Sequence of the first protein:
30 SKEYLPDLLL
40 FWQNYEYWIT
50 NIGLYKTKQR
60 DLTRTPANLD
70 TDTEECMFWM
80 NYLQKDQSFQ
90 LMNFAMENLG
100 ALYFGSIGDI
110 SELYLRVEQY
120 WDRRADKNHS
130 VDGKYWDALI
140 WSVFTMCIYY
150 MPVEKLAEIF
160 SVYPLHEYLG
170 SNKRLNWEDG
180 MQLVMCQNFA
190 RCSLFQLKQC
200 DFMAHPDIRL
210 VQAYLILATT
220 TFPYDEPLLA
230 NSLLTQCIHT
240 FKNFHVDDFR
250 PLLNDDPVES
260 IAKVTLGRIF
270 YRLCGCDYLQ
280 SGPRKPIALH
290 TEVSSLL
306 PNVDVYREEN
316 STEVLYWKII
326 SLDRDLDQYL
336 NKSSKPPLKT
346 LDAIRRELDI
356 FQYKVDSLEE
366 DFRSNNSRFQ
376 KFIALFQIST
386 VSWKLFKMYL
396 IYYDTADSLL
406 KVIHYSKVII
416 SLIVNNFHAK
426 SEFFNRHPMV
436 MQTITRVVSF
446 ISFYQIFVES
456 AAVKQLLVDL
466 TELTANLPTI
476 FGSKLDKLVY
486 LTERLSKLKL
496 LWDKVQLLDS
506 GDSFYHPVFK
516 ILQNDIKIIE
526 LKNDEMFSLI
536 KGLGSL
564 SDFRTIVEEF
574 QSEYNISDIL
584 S

Residue-level contacts at the interface:
Residue R249 in the first protein contacts residue R436 in the second protein (closest heavy-atom distance 3.4 Å).
Residue L251 in the first protein interacts with residue A429 in the second protein (closest heavy-atom distance 4.2 Å).
Residue Y311 in the first protein interacts with residue R464 in the second protein (closest heavy-atom distance 3.4 Å).
Residue S362 in the first protein is in contact with residue K399 in the second protein (closest heavy-atom distance 3.8 Å).
Residue N315 in the first protein contacts residue S481 in the second protein (closest heavy-atom distance 4.4 Å).
Residue N315 in the first protein is in contact with residue S462 in the second protein (closest heavy-atom distance 4.2 Å).
Residue R312 in the first protein is in contact with residue W432 in the second protein (closest heavy-atom distance 3.3 Å).
Residue K344 in the first protein is in contact with residue D112 in the second protein (closest heavy-atom distance 4.7 Å).
Residue Y358 in the first protein is in contact with residue F400 in the second protein (closest heavy-atom distance 4.3 Å).
Residue Y398 in the first protein contacts residue I15 in the second protein (closest heavy-atom distance 3.6 Å).
Residue V263 in the first protein contacts residue L425 in the second protein (closest heavy-atom distance 4.2 Å).
Residue T400 in the first protein is in contact with residue I15 in the second protein (closest heavy-atom distance 4.1 Å).
Residue L252 in the first protein interacts with residue E380 in the second protein (closest heavy-atom distance 4.2 Å).
Residue K359 in the first protein is in contact with residue F400 in the second protein (closest heavy-atom distance 3.7 Å).
Residue D309 in the first protein interacts with residue N439 in the second protein (closest heavy-atom distance 4.7 Å).
Residue K344 in the first protein contacts residue T114 in the second protein (closest heavy-atom distance 3.7 Å).
Residue S316 in the first protein contacts residue S483 in the second protein (closest heavy-atom distance 4.7 Å).
Residue Y398 in the first protein is in contact with residue L110 in the second protein (closest heavy-atom distance 4.1 Å).
Residue A401 in the first protein contacts residue P14 in the second protein (closest heavy-atom distance 3.7 Å).
Residue T400 in the first protein interacts with residue P14 in the second protein (closest heavy-atom distance 4.5 Å).
Residue L343 in the first protein contacts residue L110 in the second protein (closest heavy-atom distance 3.8 Å).
Residue F356 in the first protein is in contact with residue S462 in the second protein (closest heavy-atom distance 4.0 Å).
Residue R249 in the first protein contacts residue W432 in the second protein (closest heavy-atom distance 3.3 Å).
Residue N315 in the first protein interacts with residue D461 in the second protein (closest heavy-atom distance 2.4 Å).
Residue R350 in the first protein interacts with residue D16 in the second protein (closest heavy-atom distance 4.1 Å).
Residue E314 in the first protein is in contact with residue S481 in the second protein (closest heavy-atom distance 4.2 Å).
Residue L252 in the first protein is in contact with residue A429 in the second protein (closest heavy-atom distance 4.5 Å).
Residue Y311 in the first protein is in contact with residue L459 in the second protein (closest heavy-atom distance 3.3 Å).
Residue T400 in the first protein interacts with residue D16 in the second protein (closest heavy-atom distance 3.5 Å).
Residue P250 in the first protein contacts residue L425 in the second protein (closest heavy-atom distance 4.0 Å).
Residue N315 in the first protein is in contact with residue S483 in the second protein (closest heavy-atom distance 4.2 Å).
Residue I355 in the first protein interacts with residue K463 in the second protein (closest heavy-atom distance 4.2 Å).
Residue I355 in the first protein contacts residue F403 in the second protein (closest heavy-atom distance 4.0 Å).
Residue Y358 in the first protein contacts residue F403 in the second protein (closest heavy-atom distance 3.4 Å).
Residue K359 in the first protein interacts with residue S462 in the second protein (closest heavy-atom distance 4.0 Å).
Residue I260 in the first protein is in contact with residue I422 in the second protein (closest heavy-atom distance 3.9 Å).
Residue R312 in the first protein interacts with residue A458 in the second protein (closest heavy-atom distance 3.5 Å).
Residue A401 in the first protein interacts with residue I17 in the second protein (closest heavy-atom distance 3.7 Å).
Residue I355 in the first protein is in contact with residue F400 in the second protein (closest heavy-atom distance 4.8 Å).
Residue Y311 in the first protein interacts with residue N439 in the second protein (closest heavy-atom distance 3.3 Å).
Residue D347 in the first protein contacts residue Y111 in the second protein (closest heavy-atom distance 4.2 Å).
Residue E314 in the first protein is in contact with residue A458 in the second protein (closest heavy-atom distance 4.0 Å).
Residue S362 in the first protein interacts with residue F400 in the second protein (closest heavy-atom distance 3.1 Å).
Residue E313 in the first protein interacts with residue A458 in the second protein (closest heavy-atom distance 3.4 Å).
Residue D309 in the first protein contacts residue K358 in the second protein (closest heavy-atom distance 4.6 Å).
Residue K359 in the first protein is in contact with residue D461 in the second protein (closest heavy-atom distance 3.0 Å).
Residue E364 in the first protein interacts with residue K399 in the second protein (closest heavy-atom distance 3.3 Å).
Residue L252 in the first protein interacts with residue R426 in the second protein (closest heavy-atom distance 3.8 Å).
Residue P250 in the first protein is in contact with residue A429 in the second protein (closest heavy-atom distance 3.3 Å).
Residue P256 in the first protein interacts with residue I422 in the second protein (closest heavy-atom distance 3.7 Å).
Residue Y311 in the first protein interacts with residue A458 in the second protein (closest heavy-atom distance 3.0 Å).
Residue K323 in the first protein contacts residue S462 in the second protein (closest heavy-atom distance 3.3 Å).
Residue E352 in the first protein contacts residue R464 in the second protein (closest heavy-atom distance 4.8 Å).
Residue L295 in the first protein contacts residue R464 in the second protein (closest heavy-atom distance 3.8 Å).
Residue L343 in the first protein interacts with residue I15 in the second protein (closest heavy-atom distance 4.7 Å).
Residue A401 in the first protein is in contact with residue D16 in the second protein (closest heavy-atom distance 3.8 Å).
Residue L343 in the first protein is in contact with residue Y111 in the second protein (closest heavy-atom distance 3.6 Å).
Residue P342 in the first protein contacts residue Y111 in the second protein (closest heavy-atom distance 4.4 Å).
Residue L252 in the first protein is in contact with residue I430 in the second protein (closest heavy-atom distance 3.7 Å).
Residue K344 in the first protein contacts residue Y111 in the second protein (closest heavy-atom distance 4.7 Å).

Sequence of the second protein:
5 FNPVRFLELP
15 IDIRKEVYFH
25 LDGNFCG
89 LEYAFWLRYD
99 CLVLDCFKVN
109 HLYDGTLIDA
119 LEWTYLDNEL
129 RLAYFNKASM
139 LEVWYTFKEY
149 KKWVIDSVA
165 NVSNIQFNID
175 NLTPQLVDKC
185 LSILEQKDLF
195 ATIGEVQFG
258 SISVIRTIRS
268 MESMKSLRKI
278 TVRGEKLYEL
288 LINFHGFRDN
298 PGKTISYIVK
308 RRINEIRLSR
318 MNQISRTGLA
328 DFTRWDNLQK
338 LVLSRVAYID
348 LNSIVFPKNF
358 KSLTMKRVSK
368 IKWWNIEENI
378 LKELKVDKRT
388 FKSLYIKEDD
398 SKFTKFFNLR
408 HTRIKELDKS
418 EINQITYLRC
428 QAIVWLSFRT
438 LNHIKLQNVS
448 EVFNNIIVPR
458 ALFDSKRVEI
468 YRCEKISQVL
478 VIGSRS

These two protein chains interact to form a complex.